Residue-level contacts at the interface:
Residue G37 in the first protein interacts with residue C27 in the second protein (closest heavy-atom distance 2.6 Å).
Residue I90 in the first protein contacts residue R17 in the second protein (closest heavy-atom distance 3.0 Å).
Residue L81 in the first protein contacts residue L20 in the second protein (closest heavy-atom distance 3.3 Å).
Residue L20 in the first protein contacts residue I90 in the second protein (closest heavy-atom distance 3.5 Å).
Residue C27 in the first protein interacts with residue G35 in the second protein (closest heavy-atom distance 3.1 Å).
Residue R17 in the first protein contacts residue I90 in the second protein (closest heavy-atom distance 3.6 Å).
Residue L73 in the first protein is in contact with residue L16 in the second protein (closest heavy-atom distance 3.5 Å).
Residue L32 in the first protein contacts residue C24 in the second protein (closest heavy-atom distance 3.5 Å).
Residue R12 in the first protein is in contact with residue D77 in the second protein (closest heavy-atom distance 2.6 Å).
Residue L81 in the first protein is in contact with residue L16 in the second protein (closest heavy-atom distance 3.7 Å).
Residue H28 in the first protein is in contact with residue G35 in the second protein (closest heavy-atom distance 3.7 Å).
Residue G29 in the first protein contacts residue G34 in the second protein (closest heavy-atom distance 3.6 Å).
Residue G29 in the first protein interacts with residue L32 in the second protein (closest heavy-atom distance 3.6 Å).
Residue P92 in the first protein interacts with residue R17 in the second protein (closest heavy-atom distance 3.4 Å).
Residue L21 in the first protein contacts residue P92 in the second protein (closest heavy-atom distance 3.5 Å).
Residue P38 in the first protein contacts residue H28 in the second protein (closest heavy-atom distance 2.9 Å).
Residue T33 in the first protein is in contact with residue G29 in the second protein (closest heavy-atom distance 3.1 Å).
Residue G29 in the first protein contacts residue R31 in the second protein (closest heavy-atom distance 3.5 Å).
Residue R31 in the first protein interacts with residue L30 in the second protein (closest heavy-atom distance 3.4 Å).
Residue L32 in the first protein contacts residue H28 in the second protein (closest heavy-atom distance 3.4 Å).
Residue R31 in the first protein is in contact with residue T33 in the second protein (closest heavy-atom distance 3.3 Å).
Residue G35 in the first protein contacts residue C27 in the second protein (closest heavy-atom distance 3.5 Å).
Residue C27 in the first protein contacts residue L36 in the second protein (closest heavy-atom distance 2.9 Å).
Residue L32 in the first protein contacts residue G29 in the second protein (closest heavy-atom distance 3.1 Å).
Residue L72 in the first protein is in contact with residue R12 in the second protein (closest heavy-atom distance 3.2 Å).
Residue D77 in the first protein interacts with residue R12 in the second protein (closest heavy-atom distance 2.8 Å).
Residue L30 in the first protein interacts with residue R31 in the second protein (closest heavy-atom distance 3.4 Å).
Residue L16 in the first protein is in contact with residue L81 in the second protein (closest heavy-atom distance 3.5 Å).
Residue W80 in the first protein is in contact with residue Q13 in the second protein (closest heavy-atom distance 3.5 Å).
Residue T33 in the first protein interacts with residue L30 in the second protein (closest heavy-atom distance 3.5 Å).
Residue H28 in the first protein contacts residue T33 in the second protein (closest heavy-atom distance 3.7 Å).
Residue R12 in the first protein contacts residue L72 in the second protein (closest heavy-atom distance 3.1 Å).
Residue R12 in the first protein is in contact with residue L73 in the second protein (closest heavy-atom distance 3.6 Å).
Residue L20 in the first protein interacts with residue L85 in the second protein (closest heavy-atom distance 3.7 Å).
Residue T33 in the first protein interacts with residue H28 in the second protein (closest heavy-atom distance 3.0 Å).
Residue W80 in the first protein contacts residue R17 in the second protein (closest heavy-atom distance 3.6 Å).
Residue H28 in the first protein contacts residue P38 in the second protein (closest heavy-atom distance 2.7 Å).
Residue R17 in the first protein is in contact with residue W80 in the second protein (closest heavy-atom distance 3.4 Å).
Residue R17 in the first protein interacts with residue A91 in the second protein (closest heavy-atom distance 2.6 Å).
Residue L16 in the first protein contacts residue W80 in the second protein (closest heavy-atom distance 3.5 Å).
Residue T33 in the first protein interacts with residue R31 in the second protein (closest heavy-atom distance 3.6 Å).
Residue H28 in the first protein is in contact with residue L32 in the second protein (closest heavy-atom distance 3.5 Å).
Residue G35 in the first protein interacts with residue G29 in the second protein (closest heavy-atom distance 3.5 Å).
Residue R17 in the first protein is in contact with residue R84 in the second protein (closest heavy-atom distance 3.6 Å).
Residue G35 in the first protein is in contact with residue H28 in the second protein (closest heavy-atom distance 3.5 Å).
Residue L36 in the first protein interacts with residue C27 in the second protein (closest heavy-atom distance 3.3 Å).
Residue L21 in the first protein is in contact with residue I90 in the second protein (closest heavy-atom distance 3.6 Å).
Residue H28 in the first protein interacts with residue L40 in the second protein (closest heavy-atom distance 3.3 Å).
Residue W80 in the first protein contacts residue L16 in the second protein (closest heavy-atom distance 3.4 Å).
Residue D23 in the first protein is in contact with residue W69 in the second protein (closest heavy-atom distance 3.5 Å).
Residue R17 in the first protein interacts with residue E89 in the second protein (closest heavy-atom distance 3.1 Å).
Residue L73 in the first protein is in contact with residue R12 in the second protein (closest heavy-atom distance 3.6 Å).
Residue R31 in the first protein contacts residue R31 in the second protein (closest heavy-atom distance 2.8 Å).
Residue Q13 in the first protein interacts with residue W80 in the second protein (closest heavy-atom distance 3.5 Å).
Residue E89 in the first protein interacts with residue R17 in the second protein (closest heavy-atom distance 2.8 Å).
Residue G29 in the first protein interacts with residue T33 in the second protein (closest heavy-atom distance 2.9 Å).
Residue L30 in the first protein interacts with residue L21 in the second protein (closest heavy-atom distance 3.6 Å).
Residue C27 in the first protein contacts residue G37 in the second protein (closest heavy-atom distance 2.9 Å).
Residue L40 in the first protein contacts residue H28 in the second protein (closest heavy-atom distance 3.2 Å).
Residue H28 in the first protein is in contact with residue G34 in the second protein (closest heavy-atom distance 2.7 Å).

These two protein chains interact to form a complex.

Sequence of the second protein:
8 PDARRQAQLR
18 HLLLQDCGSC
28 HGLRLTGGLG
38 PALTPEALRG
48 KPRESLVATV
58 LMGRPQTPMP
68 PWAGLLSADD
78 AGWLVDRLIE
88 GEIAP

Sequence of the first protein:
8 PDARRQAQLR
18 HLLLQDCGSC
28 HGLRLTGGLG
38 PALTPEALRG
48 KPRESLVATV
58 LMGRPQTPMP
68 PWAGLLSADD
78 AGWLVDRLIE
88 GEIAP